Contacts between the two chains:
Residue L32 in the first protein interacts with residue F25 in the second protein (closest heavy-atom distance 3.4 Å).
Residue V52 in the first protein contacts residue V23 in the second protein (closest heavy-atom distance 3.6 Å).
Residue I57 in the first protein contacts residue I19 in the second protein (closest heavy-atom distance 2.8 Å).
Residue F25 in the first protein contacts residue F25 in the second protein (closest heavy-atom distance 3.7 Å).
Residue D54 in the first protein contacts residue N20 in the second protein (closest heavy-atom distance 2.7 Å).
Residue V23 in the first protein contacts residue V53 in the second protein (closest heavy-atom distance 2.9 Å).
Residue I19 in the first protein interacts with residue F56 in the second protein (closest heavy-atom distance 3.5 Å).
Residue A21 in the first protein contacts residue T55 in the second protein (closest heavy-atom distance 2.7 Å).
Residue V53 in the first protein interacts with residue V23 in the second protein (closest heavy-atom distance 3.0 Å).
Residue S16 in the first protein contacts residue R61 in the second protein (closest heavy-atom distance 3.0 Å).
Residue I57 in the first protein interacts with residue T18 in the second protein (closest heavy-atom distance 3.5 Å).
Residue I68 in the first protein is in contact with residue I57 in the second protein (closest heavy-atom distance 3.6 Å).
Residue T55 in the first protein interacts with residue I19 in the second protein (closest heavy-atom distance 3.8 Å).
Residue T55 in the first protein contacts residue N20 in the second protein (closest heavy-atom distance 2.8 Å).
Residue S58 in the first protein contacts residue T18 in the second protein (closest heavy-atom distance 3.7 Å).
Residue Y59 in the first protein is in contact with residue Y59 in the second protein (closest heavy-atom distance 3.7 Å).
Residue L22 in the first protein interacts with residue V53 in the second protein (closest heavy-atom distance 3.5 Å).
Residue Y59 in the first protein contacts residue I66 in the second protein (closest heavy-atom distance 3.5 Å).
Residue D50 in the first protein contacts residue F25 in the second protein (closest heavy-atom distance 2.8 Å).
Residue V23 in the first protein interacts with residue V23 in the second protein (closest heavy-atom distance 3.7 Å).
Residue V52 in the first protein contacts residue Y24 in the second protein (closest heavy-atom distance 3.7 Å).
Residue R61 in the first protein is in contact with residue D64 in the second protein (closest heavy-atom distance 2.9 Å).
Residue D54 in the first protein is in contact with residue A21 in the second protein (closest heavy-atom distance 3.8 Å).
Residue A15 in the first protein is in contact with residue R61 in the second protein (closest heavy-atom distance 3.8 Å).
Residue F56 in the first protein contacts residue I19 in the second protein (closest heavy-atom distance 3.5 Å).
Residue L22 in the first protein contacts residue D54 in the second protein (closest heavy-atom distance 3.6 Å).
Residue A21 in the first protein interacts with residue V53 in the second protein (closest heavy-atom distance 3.7 Å).
Residue V53 in the first protein interacts with residue A21 in the second protein (closest heavy-atom distance 3.8 Å).
Residue D54 in the first protein is in contact with residue L22 in the second protein (closest heavy-atom distance 3.4 Å).
Residue F56 in the first protein is in contact with residue N20 in the second protein (closest heavy-atom distance 3.6 Å).
Residue R61 in the first protein contacts residue S16 in the second protein (closest heavy-atom distance 3.6 Å).
Residue I66 in the first protein interacts with residue Y59 in the second protein (closest heavy-atom distance 3.5 Å).
Residue F25 in the first protein contacts residue D50 in the second protein (closest heavy-atom distance 3.4 Å).
Residue I57 in the first protein is in contact with residue I68 in the second protein (closest heavy-atom distance 3.6 Å).
Residue K51 in the first protein is in contact with residue Y24 in the second protein (closest heavy-atom distance 3.3 Å).
Residue T27 in the first protein interacts with residue R49 in the second protein (closest heavy-atom distance 3.2 Å).
Residue I19 in the first protein interacts with residue I57 in the second protein (closest heavy-atom distance 2.8 Å).
Residue D64 in the first protein contacts residue R61 in the second protein (closest heavy-atom distance 2.8 Å).
Residue Y24 in the first protein interacts with residue K51 in the second protein (closest heavy-atom distance 3.6 Å).
Residue L32 in the first protein is in contact with residue Y24 in the second protein (closest heavy-atom distance 3.5 Å).
Residue V23 in the first protein contacts residue V52 in the second protein (closest heavy-atom distance 3.6 Å).
Residue I66 in the first protein contacts residue S58 in the second protein (closest heavy-atom distance 3.7 Å).
Residue L22 in the first protein is in contact with residue V52 in the second protein (closest heavy-atom distance 3.6 Å).
Residue F25 in the first protein is in contact with residue R49 in the second protein (closest heavy-atom distance 2.7 Å).
Residue N20 in the first protein is in contact with residue F56 in the second protein (closest heavy-atom distance 3.5 Å).
Residue T18 in the first protein is in contact with residue I57 in the second protein (closest heavy-atom distance 3.3 Å).
Residue A15 in the first protein is in contact with residue Y59 in the second protein (closest heavy-atom distance 3.8 Å).
Residue D50 in the first protein interacts with residue T27 in the second protein (closest heavy-atom distance 2.4 Å).
Residue N20 in the first protein is in contact with residue D54 in the second protein (closest heavy-atom distance 2.9 Å).
Residue R61 in the first protein interacts with residue A15 in the second protein (closest heavy-atom distance 3.8 Å).
Residue T18 in the first protein interacts with residue S58 in the second protein (closest heavy-atom distance 3.8 Å).
Residue V53 in the first protein is in contact with residue L22 in the second protein (closest heavy-atom distance 3.3 Å).
Residue A21 in the first protein is in contact with residue D54 in the second protein (closest heavy-atom distance 3.8 Å).
Residue N20 in the first protein contacts residue T55 in the second protein (closest heavy-atom distance 2.8 Å).
Residue S58 in the first protein is in contact with residue I66 in the second protein (closest heavy-atom distance 3.8 Å).
Residue I57 in the first protein contacts residue I57 in the second protein (closest heavy-atom distance 3.8 Å).
Residue D50 in the first protein interacts with residue S26 in the second protein (closest heavy-atom distance 3.6 Å).
Residue R49 in the first protein contacts residue T27 in the second protein (closest heavy-atom distance 2.8 Å).
Residue T27 in the first protein is in contact with residue D50 in the second protein (closest heavy-atom distance 2.9 Å).
Residue T55 in the first protein contacts residue A21 in the second protein (closest heavy-atom distance 2.8 Å).

Sequence of the first protein:
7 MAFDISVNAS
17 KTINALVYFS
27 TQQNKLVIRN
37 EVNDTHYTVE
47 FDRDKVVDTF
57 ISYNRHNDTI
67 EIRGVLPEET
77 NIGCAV

Sequence of the second protein:
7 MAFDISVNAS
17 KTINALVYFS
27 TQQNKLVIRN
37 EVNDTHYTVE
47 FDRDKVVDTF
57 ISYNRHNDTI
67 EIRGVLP

This data describes a binding interaction between two proteins.